Sequence of protein 2:
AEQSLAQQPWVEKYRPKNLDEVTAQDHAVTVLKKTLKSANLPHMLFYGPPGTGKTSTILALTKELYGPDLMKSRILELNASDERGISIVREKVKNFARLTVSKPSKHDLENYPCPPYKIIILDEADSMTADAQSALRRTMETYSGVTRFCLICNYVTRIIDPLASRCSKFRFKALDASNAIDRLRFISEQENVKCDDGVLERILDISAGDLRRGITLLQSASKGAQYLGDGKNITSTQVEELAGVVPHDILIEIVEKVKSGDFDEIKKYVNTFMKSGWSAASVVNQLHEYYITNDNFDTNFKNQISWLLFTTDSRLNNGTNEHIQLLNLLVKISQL

The following describes two proteins that form a bound complex.

Interface contacts:
Residue K109 in protein 2 interacts with residue D180 in protein 1 (closest heavy-atom distance 3.7 Å).

Sequence of protein 1:
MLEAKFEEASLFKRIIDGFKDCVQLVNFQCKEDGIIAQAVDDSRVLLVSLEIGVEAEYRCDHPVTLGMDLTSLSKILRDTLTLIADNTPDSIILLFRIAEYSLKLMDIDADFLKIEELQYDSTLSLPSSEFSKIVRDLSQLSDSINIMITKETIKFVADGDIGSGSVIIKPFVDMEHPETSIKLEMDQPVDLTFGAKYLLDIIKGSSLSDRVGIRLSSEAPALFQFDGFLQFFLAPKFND